Sequence of the first protein:
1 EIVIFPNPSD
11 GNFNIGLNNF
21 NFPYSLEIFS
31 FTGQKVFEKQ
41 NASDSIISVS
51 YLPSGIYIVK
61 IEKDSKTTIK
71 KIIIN

The following describes two proteins that form a bound complex.

Interface contacts:
Residue I89 in the second protein is in contact with residue I58 in the first protein (closest heavy-atom distance 4.2 Å).
Residue Q122 in the second protein is in contact with residue F5 in the first protein (closest heavy-atom distance 4.1 Å).
Residue V167 in the second protein interacts with residue I73 in the first protein (closest heavy-atom distance 3.6 Å).
Residue L85 in the second protein contacts residue I58 in the first protein (closest heavy-atom distance 4.3 Å).
Residue L120 in the second protein contacts residue N7 in the first protein (closest heavy-atom distance 3.7 Å).
Residue I172 in the second protein contacts residue N75 in the first protein (closest heavy-atom distance 3.7 Å).
Residue A86 in the second protein is in contact with residue K71 in the first protein (closest heavy-atom distance 3.8 Å).
Residue L85 in the second protein contacts residue F29 in the first protein (closest heavy-atom distance 3.4 Å).
Residue D88 in the second protein interacts with residue K71 in the first protein (closest heavy-atom distance 4.5 Å).
Residue K380 in the second protein contacts residue T32 in the first protein (closest heavy-atom distance 4.2 Å).
Residue G124 in the second protein contacts residue V3 in the first protein (closest heavy-atom distance 4.2 Å).
Residue Q122 in the second protein interacts with residue P8 in the first protein (closest heavy-atom distance 4.8 Å).
Residue T169 in the second protein contacts residue N75 in the first protein (closest heavy-atom distance 4.3 Å).
Residue T123 in the second protein interacts with residue V3 in the first protein (closest heavy-atom distance 4.4 Å).
Residue I118 in the second protein interacts with residue K71 in the first protein (closest heavy-atom distance 3.5 Å).
Residue L120 in the second protein interacts with residue P8 in the first protein (closest heavy-atom distance 4.0 Å).
Residue R121 in the second protein interacts with residue P6 in the first protein (closest heavy-atom distance 3.1 Å).
Residue R121 in the second protein interacts with residue I4 in the first protein (closest heavy-atom distance 3.5 Å).
Residue F115 in the second protein interacts with residue F31 in the first protein (closest heavy-atom distance 3.4 Å).
Residue P382 in the second protein is in contact with residue F31 in the first protein (closest heavy-atom distance 4.9 Å).
Residue E119 in the second protein contacts residue K70 in the first protein (closest heavy-atom distance 4.4 Å).
Residue I89 in the second protein contacts residue K71 in the first protein (closest heavy-atom distance 3.7 Å).
Residue V167 in the second protein contacts residue P8 in the first protein (closest heavy-atom distance 4.4 Å).
Residue R121 in the second protein is in contact with residue F5 in the first protein (closest heavy-atom distance 3.6 Å).
Residue G124 in the second protein is in contact with residue F5 in the first protein (closest heavy-atom distance 4.0 Å).
Residue F115 in the second protein interacts with residue I56 in the first protein (closest heavy-atom distance 3.4 Å).
Residue L82 in the second protein contacts residue S30 in the first protein (closest heavy-atom distance 3.9 Å).
Residue L82 in the second protein interacts with residue T32 in the first protein (closest heavy-atom distance 4.0 Å).
Residue G117 in the second protein is in contact with residue K71 in the first protein (closest heavy-atom distance 3.8 Å).
Residue I118 in the second protein interacts with residue I56 in the first protein (closest heavy-atom distance 4.8 Å).
Residue F115 in the second protein contacts residue K71 in the first protein (closest heavy-atom distance 3.2 Å).
Residue I89 in the second protein is in contact with residue I56 in the first protein (closest heavy-atom distance 4.4 Å).
Residue N87 in the second protein is in contact with residue K71 in the first protein (closest heavy-atom distance 3.2 Å).
Residue I89 in the second protein contacts residue F31 in the first protein (closest heavy-atom distance 3.6 Å).
Residue L82 in the second protein is in contact with residue F31 in the first protein (closest heavy-atom distance 3.1 Å).
Residue L82 in the second protein contacts residue G33 in the first protein (closest heavy-atom distance 3.5 Å).
Residue I118 in the second protein is in contact with residue N7 in the first protein (closest heavy-atom distance 3.6 Å).
Residue E119 in the second protein interacts with residue K71 in the first protein (closest heavy-atom distance 4.8 Å).
Residue L120 in the second protein contacts residue I73 in the first protein (closest heavy-atom distance 3.9 Å).
Residue F113 in the second protein contacts residue F31 in the first protein (closest heavy-atom distance 3.9 Å).
Residue G116 in the second protein interacts with residue K71 in the first protein (closest heavy-atom distance 4.8 Å).
Residue R121 in the second protein is in contact with residue N7 in the first protein (closest heavy-atom distance 3.6 Å).
Residue A86 in the second protein is in contact with residue I69 in the first protein (closest heavy-atom distance 3.7 Å).
Residue L82 in the second protein contacts residue I58 in the first protein (closest heavy-atom distance 4.4 Å).
Residue E119 in the second protein interacts with residue N7 in the first protein (closest heavy-atom distance 2.6 Å).
Residue Q122 in the second protein is in contact with residue P6 in the first protein (closest heavy-atom distance 4.3 Å).
Residue A86 in the second protein contacts residue I58 in the first protein (closest heavy-atom distance 4.5 Å).
Residue T169 in the second protein contacts residue P8 in the first protein (closest heavy-atom distance 3.6 Å).
Residue Y81 in the second protein interacts with residue F31 in the first protein (closest heavy-atom distance 4.0 Å).
Residue I118 in the second protein is in contact with residue I73 in the first protein (closest heavy-atom distance 3.9 Å).
Residue L85 in the second protein is in contact with residue I69 in the first protein (closest heavy-atom distance 3.9 Å).
Residue T123 in the second protein contacts residue F5 in the first protein (closest heavy-atom distance 4.7 Å).
Residue L85 in the second protein is in contact with residue G33 in the first protein (closest heavy-atom distance 4.5 Å).
Residue R121 in the second protein is in contact with residue V3 in the first protein (closest heavy-atom distance 3.5 Å).

Sequence of the second protein:
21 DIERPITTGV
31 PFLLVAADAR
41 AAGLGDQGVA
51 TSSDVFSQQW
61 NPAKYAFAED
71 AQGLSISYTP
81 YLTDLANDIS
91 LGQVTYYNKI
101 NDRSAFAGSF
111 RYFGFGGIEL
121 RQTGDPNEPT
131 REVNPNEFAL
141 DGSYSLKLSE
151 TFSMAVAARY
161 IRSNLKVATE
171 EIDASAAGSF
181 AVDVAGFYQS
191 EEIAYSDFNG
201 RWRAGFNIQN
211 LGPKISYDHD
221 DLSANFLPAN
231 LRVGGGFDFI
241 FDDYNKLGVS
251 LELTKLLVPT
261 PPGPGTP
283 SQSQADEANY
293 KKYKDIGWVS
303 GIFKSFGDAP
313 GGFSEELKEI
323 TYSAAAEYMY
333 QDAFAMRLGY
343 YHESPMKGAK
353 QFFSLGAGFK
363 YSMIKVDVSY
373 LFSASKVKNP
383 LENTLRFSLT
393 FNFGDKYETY